These two protein chains interact to form a complex.

Sequence of protein 1:
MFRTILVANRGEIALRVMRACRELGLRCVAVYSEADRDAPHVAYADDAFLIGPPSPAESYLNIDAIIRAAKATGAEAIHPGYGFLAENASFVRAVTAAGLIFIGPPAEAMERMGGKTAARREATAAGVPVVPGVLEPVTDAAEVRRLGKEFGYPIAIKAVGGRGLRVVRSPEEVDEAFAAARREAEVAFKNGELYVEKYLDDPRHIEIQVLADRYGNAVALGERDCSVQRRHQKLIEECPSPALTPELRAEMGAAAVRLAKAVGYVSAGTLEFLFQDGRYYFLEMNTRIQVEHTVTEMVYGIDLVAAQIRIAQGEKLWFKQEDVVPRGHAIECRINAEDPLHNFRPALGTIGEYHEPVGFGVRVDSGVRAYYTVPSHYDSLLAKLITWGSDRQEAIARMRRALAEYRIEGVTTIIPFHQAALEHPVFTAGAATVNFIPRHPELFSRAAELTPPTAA

Sequence of protein 2:
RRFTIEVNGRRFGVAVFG

Interface contacts:
Residue D57 in protein 1 is in contact with residue R20 in protein 2 (closest heavy-atom distance 3.1 Å).
Residue V52 in protein 1 contacts residue R21 in protein 2 (closest heavy-atom distance 3.7 Å).
Residue F59 in protein 1 interacts with residue R20 in protein 2 (closest heavy-atom distance 3.6 Å).
Residue A58 in protein 1 is in contact with residue R21 in protein 2 (closest heavy-atom distance 2.9 Å).
Residue F59 in protein 1 is in contact with residue G19 in protein 2 (closest heavy-atom distance 3.3 Å).
Residue L60 in protein 1 interacts with residue R20 in protein 2 (closest heavy-atom distance 4.9 Å).
Residue A82 in protein 1 interacts with residue R20 in protein 2 (closest heavy-atom distance 3.9 Å).
Residue A58 in protein 1 is in contact with residue R20 in protein 2 (closest heavy-atom distance 3.4 Å).
Residue T83 in protein 1 contacts residue R20 in protein 2 (closest heavy-atom distance 3.8 Å).
Residue Y42 in protein 1 is in contact with residue E16 in protein 2 (closest heavy-atom distance 3.1 Å).
Residue D57 in protein 1 interacts with residue F22 in protein 2 (closest heavy-atom distance 3.8 Å).
Residue D57 in protein 1 contacts residue R21 in protein 2 (closest heavy-atom distance 3.8 Å).
Residue F59 in protein 1 interacts with residue R21 in protein 2 (closest heavy-atom distance 4.5 Å).
Residue L60 in protein 1 is in contact with residue G19 in protein 2 (closest heavy-atom distance 2.9 Å).
Residue A53 in protein 1 contacts residue R21 in protein 2 (closest heavy-atom distance 4.5 Å).
Residue Y42 in protein 1 is in contact with residue R20 in protein 2 (closest heavy-atom distance 4.9 Å).
Residue R47 in protein 1 interacts with residue E16 in protein 2 (closest heavy-atom distance 3.0 Å).
Residue A58 in protein 1 interacts with residue G19 in protein 2 (closest heavy-atom distance 4.0 Å).
Residue L60 in protein 1 contacts residue E16 in protein 2 (closest heavy-atom distance 3.7 Å).
Residue Y42 in protein 1 is in contact with residue R21 in protein 2 (closest heavy-atom distance 3.4 Å).
Residue F59 in protein 1 contacts residue N18 in protein 2 (closest heavy-atom distance 3.2 Å).
Residue Y42 in protein 1 contacts residue G19 in protein 2 (closest heavy-atom distance 3.8 Å).